Contacts between the two chains:
Residue S101 in protein 1 interacts with residue T2596 in protein 2 (closest heavy-atom distance 4.0 Å).
Residue L73 in protein 1 is in contact with residue V2627 in protein 2 (closest heavy-atom distance 4.5 Å).
Residue V76 in protein 1 interacts with residue S2622 in protein 2 (closest heavy-atom distance 5.0 Å).
Residue I104 in protein 1 contacts residue T2596 in protein 2 (closest heavy-atom distance 3.4 Å).
Residue L66 in protein 1 contacts residue I2630 in protein 2 (closest heavy-atom distance 3.8 Å).
Residue D102 in protein 1 contacts residue D2597 in protein 2 (closest heavy-atom distance 2.9 Å).
Residue L65 in protein 1 contacts residue Y2634 in protein 2 (closest heavy-atom distance 3.6 Å).
Residue D102 in protein 1 contacts residue T2600 in protein 2 (closest heavy-atom distance 2.8 Å).
Residue R80 in protein 1 interacts with residue S2622 in protein 2 (closest heavy-atom distance 2.4 Å).
Residue H77 in protein 1 is in contact with residue L2619 in protein 2 (closest heavy-atom distance 3.5 Å).
Residue K62 in protein 1 contacts residue Y2634 in protein 2 (closest heavy-atom distance 4.2 Å).
Residue D102 in protein 1 contacts residue A2601 in protein 2 (closest heavy-atom distance 4.8 Å).
Residue V83 in protein 1 is in contact with residue K2615 in protein 2 (closest heavy-atom distance 4.4 Å).
Residue A90 in protein 1 contacts residue F2608 in protein 2 (closest heavy-atom distance 4.2 Å).
Residue L66 in protein 1 is in contact with residue Y2634 in protein 2 (closest heavy-atom distance 4.5 Å).
Residue L73 in protein 1 is in contact with residue T2626 in protein 2 (closest heavy-atom distance 3.7 Å).
Residue E69 in protein 1 is in contact with residue R2629 in protein 2 (closest heavy-atom distance 3.1 Å).
Residue V81 in protein 1 interacts with residue L2619 in protein 2 (closest heavy-atom distance 4.7 Å).
Residue M98 in protein 1 interacts with residue T2604 in protein 2 (closest heavy-atom distance 3.9 Å).
Residue I104 in protein 1 interacts with residue T2600 in protein 2 (closest heavy-atom distance 4.9 Å).
Residue I84 in protein 1 contacts residue V2616 in protein 2 (closest heavy-atom distance 4.7 Å).
Residue I84 in protein 1 is in contact with residue I2612 in protein 2 (closest heavy-atom distance 4.5 Å).
Residue M98 in protein 1 is in contact with residue T2600 in protein 2 (closest heavy-atom distance 3.3 Å).
Residue L73 in protein 1 contacts residue I2630 in protein 2 (closest heavy-atom distance 4.9 Å).
Residue I88 in protein 1 interacts with residue I2612 in protein 2 (closest heavy-atom distance 4.2 Å).
Residue M94 in protein 1 is in contact with residue T2604 in protein 2 (closest heavy-atom distance 4.7 Å).
Residue K62 in protein 1 interacts with residue L2635 in protein 2 (closest heavy-atom distance 4.6 Å).
Residue V91 in protein 1 interacts with residue I2612 in protein 2 (closest heavy-atom distance 3.8 Å).
Residue V91 in protein 1 contacts residue L2605 in protein 2 (closest heavy-atom distance 4.4 Å).
Residue R80 in protein 1 contacts residue A2618 in protein 2 (closest heavy-atom distance 3.4 Å).
Residue V91 in protein 1 is in contact with residue F2608 in protein 2 (closest heavy-atom distance 3.6 Å).
Residue D87 in protein 1 contacts residue K2615 in protein 2 (closest heavy-atom distance 3.8 Å).
Residue E69 in protein 1 interacts with residue I2630 in protein 2 (closest heavy-atom distance 5.0 Å).
Residue M98 in protein 1 is in contact with residue A2601 in protein 2 (closest heavy-atom distance 3.5 Å).
Residue R80 in protein 1 is in contact with residue L2619 in protein 2 (closest heavy-atom distance 4.3 Å).
Residue D87 in protein 1 is in contact with residue I2612 in protein 2 (closest heavy-atom distance 3.9 Å).
Residue S101 in protein 1 contacts residue T2600 in protein 2 (closest heavy-atom distance 4.2 Å).
Residue T61 in protein 1 contacts residue Y2634 in protein 2 (closest heavy-atom distance 4.8 Å).
Residue I95 in protein 1 contacts residue L2605 in protein 2 (closest heavy-atom distance 4.7 Å).
Residue D102 in protein 1 interacts with residue T2596 in protein 2 (closest heavy-atom distance 3.3 Å).
Residue V91 in protein 1 is in contact with residue I2609 in protein 2 (closest heavy-atom distance 5.0 Å).
Residue M94 in protein 1 contacts residue F2608 in protein 2 (closest heavy-atom distance 4.0 Å).
Residue L73 in protein 1 contacts residue L2623 in protein 2 (closest heavy-atom distance 3.8 Å).
Residue E69 in protein 1 interacts with residue Y2634 in protein 2 (closest heavy-atom distance 3.7 Å).
Residue L70 in protein 1 interacts with residue I2630 in protein 2 (closest heavy-atom distance 4.0 Å).
Residue I84 in protein 1 is in contact with residue K2615 in protein 2 (closest heavy-atom distance 3.7 Å).
Residue M98 in protein 1 contacts residue L2605 in protein 2 (closest heavy-atom distance 4.6 Å).

Sequence of protein 1:
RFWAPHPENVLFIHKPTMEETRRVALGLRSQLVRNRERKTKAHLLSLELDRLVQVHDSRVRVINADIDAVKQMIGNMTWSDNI

Sequence of protein 2:
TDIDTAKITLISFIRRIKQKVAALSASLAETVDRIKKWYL

The following describes two proteins that form a bound complex.